The following describes two proteins that form a bound complex.

Sequence of the first protein:
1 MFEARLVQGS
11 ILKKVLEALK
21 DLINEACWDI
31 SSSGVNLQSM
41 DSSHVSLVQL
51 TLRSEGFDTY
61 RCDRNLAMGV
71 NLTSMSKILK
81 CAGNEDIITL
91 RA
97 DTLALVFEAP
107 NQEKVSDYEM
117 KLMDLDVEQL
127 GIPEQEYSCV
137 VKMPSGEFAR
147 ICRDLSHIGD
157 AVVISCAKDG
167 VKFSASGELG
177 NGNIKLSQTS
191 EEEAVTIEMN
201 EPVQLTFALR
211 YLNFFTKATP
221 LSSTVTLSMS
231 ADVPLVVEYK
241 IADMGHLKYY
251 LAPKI

Contacts between the two chains:
Residue M40 in the first protein is in contact with residue S14 in the second protein (closest heavy-atom distance 4.3 Å).
Residue A252 in the first protein contacts residue L6 in the second protein (closest heavy-atom distance 3.4 Å).
Residue A252 in the first protein interacts with residue L8 in the second protein (closest heavy-atom distance 3.7 Å).
Residue K254 in the first protein is in contact with residue L6 in the second protein (closest heavy-atom distance 4.5 Å).
Residue P253 in the first protein interacts with residue C11 in the second protein (closest heavy-atom distance 4.2 Å).
Residue P234 in the first protein interacts with residue L8 in the second protein (closest heavy-atom distance 3.8 Å).
Residue Y250 in the first protein is in contact with residue F13 in the second protein (closest heavy-atom distance 3.4 Å).
Residue A252 in the first protein contacts residue C11 in the second protein (closest heavy-atom distance 4.3 Å).
Residue L251 in the first protein interacts with residue L8 in the second protein (closest heavy-atom distance 4.4 Å).
Residue G127 in the first protein contacts residue S14 in the second protein (closest heavy-atom distance 3.1 Å).
Residue P234 in the first protein is in contact with residue F13 in the second protein (closest heavy-atom distance 3.9 Å).
Residue P253 in the first protein is in contact with residue Q5 in the second protein (closest heavy-atom distance 3.5 Å).
Residue P129 in the first protein interacts with residue G12 in the second protein (closest heavy-atom distance 3.8 Å).
Residue S46 in the first protein is in contact with residue L8 in the second protein (closest heavy-atom distance 3.7 Å).
Residue G127 in the first protein is in contact with residue F13 in the second protein (closest heavy-atom distance 3.1 Å).
Residue K254 in the first protein contacts residue Q5 in the second protein (closest heavy-atom distance 3.3 Å).
Residue P234 in the first protein is in contact with residue C11 in the second protein (closest heavy-atom distance 3.9 Å).
Residue V45 in the first protein is in contact with residue L8 in the second protein (closest heavy-atom distance 3.7 Å).
Residue A208 in the first protein contacts residue Q5 in the second protein (closest heavy-atom distance 4.2 Å).
Residue P253 in the first protein interacts with residue G4 in the second protein (closest heavy-atom distance 4.8 Å).
Residue P253 in the first protein interacts with residue L6 in the second protein (closest heavy-atom distance 3.3 Å).
Residue M40 in the first protein interacts with residue L8 in the second protein (closest heavy-atom distance 4.3 Å).
Residue H44 in the first protein is in contact with residue L8 in the second protein (closest heavy-atom distance 2.9 Å).
Residue P129 in the first protein interacts with residue F13 in the second protein (closest heavy-atom distance 3.5 Å).
Residue A252 in the first protein contacts residue Q5 in the second protein (closest heavy-atom distance 3.1 Å).
Residue Q125 in the first protein interacts with residue S14 in the second protein (closest heavy-atom distance 4.7 Å).
Residue I255 in the first protein interacts with residue G4 in the second protein (closest heavy-atom distance 3.1 Å).
Residue S43 in the first protein contacts residue T7 in the second protein (closest heavy-atom distance 3.6 Å).
Residue V45 in the first protein is in contact with residue Q5 in the second protein (closest heavy-atom distance 3.2 Å).
Residue D232 in the first protein is in contact with residue C11 in the second protein (closest heavy-atom distance 4.6 Å).
Residue G127 in the first protein is in contact with residue G12 in the second protein (closest heavy-atom distance 4.0 Å).
Residue H44 in the first protein interacts with residue L9 in the second protein (closest heavy-atom distance 3.9 Å).
Residue P129 in the first protein contacts residue C11 in the second protein (closest heavy-atom distance 4.2 Å).
Residue L126 in the first protein is in contact with residue S14 in the second protein (closest heavy-atom distance 3.4 Å).
Residue V45 in the first protein is in contact with residue T7 in the second protein (closest heavy-atom distance 4.1 Å).
Residue K254 in the first protein is in contact with residue G4 in the second protein (closest heavy-atom distance 3.5 Å).
Residue Y250 in the first protein contacts residue L8 in the second protein (closest heavy-atom distance 4.7 Å).
Residue A252 in the first protein interacts with residue T7 in the second protein (closest heavy-atom distance 3.9 Å).
Residue L47 in the first protein is in contact with residue F13 in the second protein (closest heavy-atom distance 4.3 Å).
Residue L47 in the first protein interacts with residue L8 in the second protein (closest heavy-atom distance 3.7 Å).
Residue L251 in the first protein interacts with residue Q5 in the second protein (closest heavy-atom distance 4.7 Å).
Residue M40 in the first protein interacts with residue L9 in the second protein (closest heavy-atom distance 4.0 Å).
Residue I128 in the first protein is in contact with residue F13 in the second protein (closest heavy-atom distance 3.7 Å).
Residue I255 in the first protein interacts with residue L6 in the second protein (closest heavy-atom distance 4.8 Å).
Residue H44 in the first protein is in contact with residue T7 in the second protein (closest heavy-atom distance 3.6 Å).
Residue V45 in the first protein is in contact with residue L6 in the second protein (closest heavy-atom distance 3.6 Å).

Sequence of the second protein:
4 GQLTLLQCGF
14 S